Residue-level contacts at the interface:
Residue N48 in the second protein interacts with residue I53 in the first protein (closest heavy-atom distance 4.0 Å).
Residue M43 in the second protein is in contact with residue Y49 in the first protein (closest heavy-atom distance 4.9 Å).
Residue Y39 in the second protein contacts residue S14 in the first protein (closest heavy-atom distance 3.6 Å).
Residue L44 in the second protein is in contact with residue F62 in the first protein (closest heavy-atom distance 4.7 Å).
Residue N40 in the second protein contacts residue I11 in the first protein (closest heavy-atom distance 3.1 Å).
Residue N40 in the second protein contacts residue R63 in the first protein (closest heavy-atom distance 3.9 Å).
Residue L44 in the second protein contacts residue I53 in the first protein (closest heavy-atom distance 4.5 Å).
Residue Y39 in the second protein is in contact with residue F62 in the first protein (closest heavy-atom distance 4.4 Å).
Residue L44 in the second protein is in contact with residue H61 in the first protein (closest heavy-atom distance 5.0 Å).
Residue Y39 in the second protein interacts with residue R63 in the first protein (closest heavy-atom distance 3.6 Å).
Residue L44 in the second protein interacts with residue K60 in the first protein (closest heavy-atom distance 3.5 Å).
Residue T38 in the second protein contacts residue T12 in the first protein (closest heavy-atom distance 4.4 Å).
Residue Y39 in the second protein is in contact with residue Y49 in the first protein (closest heavy-atom distance 5.0 Å).
Residue N40 in the second protein is in contact with residue T12 in the first protein (closest heavy-atom distance 3.2 Å).
Residue L47 in the second protein interacts with residue I53 in the first protein (closest heavy-atom distance 4.6 Å).
Residue N40 in the second protein contacts residue F62 in the first protein (closest heavy-atom distance 3.6 Å).
Residue M43 in the second protein contacts residue F62 in the first protein (closest heavy-atom distance 3.3 Å).
Residue L47 in the second protein is in contact with residue F62 in the first protein (closest heavy-atom distance 4.2 Å).

This data describes a binding interaction between two proteins.

Sequence of the second protein:
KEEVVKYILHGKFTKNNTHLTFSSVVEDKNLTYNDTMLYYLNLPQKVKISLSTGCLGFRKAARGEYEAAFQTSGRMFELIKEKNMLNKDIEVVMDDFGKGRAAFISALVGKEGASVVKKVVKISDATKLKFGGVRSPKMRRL

Sequence of the first protein:
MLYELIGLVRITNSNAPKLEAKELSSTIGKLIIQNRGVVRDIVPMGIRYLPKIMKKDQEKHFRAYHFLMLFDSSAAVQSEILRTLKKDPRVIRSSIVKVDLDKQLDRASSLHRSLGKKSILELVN